Sequence of protein 2:
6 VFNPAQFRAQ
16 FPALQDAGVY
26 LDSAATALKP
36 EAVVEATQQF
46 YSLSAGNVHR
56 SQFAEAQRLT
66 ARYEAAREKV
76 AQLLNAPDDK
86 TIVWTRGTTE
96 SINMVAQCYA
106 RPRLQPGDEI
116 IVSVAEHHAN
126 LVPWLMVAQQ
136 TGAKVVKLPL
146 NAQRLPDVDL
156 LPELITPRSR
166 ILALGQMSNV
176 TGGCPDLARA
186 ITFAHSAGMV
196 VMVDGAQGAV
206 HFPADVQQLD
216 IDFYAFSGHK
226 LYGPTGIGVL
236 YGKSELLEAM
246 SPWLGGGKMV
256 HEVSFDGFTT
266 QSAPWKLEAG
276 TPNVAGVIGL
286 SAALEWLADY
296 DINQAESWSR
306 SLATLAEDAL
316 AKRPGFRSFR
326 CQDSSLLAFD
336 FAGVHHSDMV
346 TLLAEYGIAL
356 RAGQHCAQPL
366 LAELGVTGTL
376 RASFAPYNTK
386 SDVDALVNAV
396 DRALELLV

Residue-level contacts at the interface:
Residue H256 in protein 2 contacts residue A62 in protein 1 (closest heavy-atom distance 4.9 Å).
Residue N52 in protein 2 interacts with residue E65 in protein 1 (closest heavy-atom distance 4.8 Å).
Residue H256 in protein 2 interacts with residue E60 in protein 1 (closest heavy-atom distance 4.0 Å).

Sequence of protein 1:
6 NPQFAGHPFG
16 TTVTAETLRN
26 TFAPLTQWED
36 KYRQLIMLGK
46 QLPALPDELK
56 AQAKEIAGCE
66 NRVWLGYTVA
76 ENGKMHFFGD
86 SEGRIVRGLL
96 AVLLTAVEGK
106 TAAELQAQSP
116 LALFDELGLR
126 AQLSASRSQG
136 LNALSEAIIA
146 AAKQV

These two protein chains interact to form a complex.